Sequence of the second protein:
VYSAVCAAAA

This data describes a binding interaction between two proteins.

Sequence of the first protein:
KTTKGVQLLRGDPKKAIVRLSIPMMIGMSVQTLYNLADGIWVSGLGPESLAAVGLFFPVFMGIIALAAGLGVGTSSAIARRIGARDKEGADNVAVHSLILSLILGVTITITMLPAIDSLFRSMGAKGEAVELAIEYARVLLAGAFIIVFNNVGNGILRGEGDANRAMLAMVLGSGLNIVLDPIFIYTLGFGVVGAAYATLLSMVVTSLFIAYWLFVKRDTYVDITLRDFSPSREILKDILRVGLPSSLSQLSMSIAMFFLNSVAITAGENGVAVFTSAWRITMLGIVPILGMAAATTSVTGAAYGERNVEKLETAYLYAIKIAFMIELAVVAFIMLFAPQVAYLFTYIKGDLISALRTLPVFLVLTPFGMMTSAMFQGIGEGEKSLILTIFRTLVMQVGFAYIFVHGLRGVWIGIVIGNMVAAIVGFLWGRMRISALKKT

Residue-level contacts at the interface:
Residue M64 in the first protein contacts residue V7 in the second protein (closest heavy-atom distance 4.0 Å).
Residue A71 in the first protein contacts residue V3 in the second protein (closest heavy-atom distance 4.3 Å).
Residue T209 in the first protein is in contact with residue Y4 in the second protein (closest heavy-atom distance 3.2 Å).
Residue N38 in the first protein contacts residue A9 in the second protein (closest heavy-atom distance 3.6 Å).
Residue I67 in the first protein contacts residue A6 in the second protein (closest heavy-atom distance 3.3 Å).
Residue N157 in the first protein interacts with residue Y4 in the second protein (closest heavy-atom distance 4.4 Å).
Residue T35 in the first protein interacts with residue C8 in the second protein (closest heavy-atom distance 4.3 Å).
Residue I67 in the first protein is in contact with residue V3 in the second protein (closest heavy-atom distance 3.6 Å).
Residue F60 in the first protein contacts residue A11 in the second protein (closest heavy-atom distance 4.2 Å).
Residue Q253 in the first protein contacts residue A6 in the second protein (closest heavy-atom distance 3.4 Å).
Residue I67 in the first protein is in contact with residue V7 in the second protein (closest heavy-atom distance 4.7 Å).
Residue M31 in the first protein is in contact with residue Y4 in the second protein (closest heavy-atom distance 4.2 Å).
Residue M173 in the first protein is in contact with residue S5 in the second protein (closest heavy-atom distance 4.4 Å).
Residue M64 in the first protein interacts with residue C8 in the second protein (closest heavy-atom distance 3.4 Å).
Residue N154 in the first protein is in contact with residue S5 in the second protein (closest heavy-atom distance 4.0 Å).
Residue L294 in the first protein contacts residue C8 in the second protein (closest heavy-atom distance 4.4 Å).
Residue M206 in the first protein contacts residue V3 in the second protein (closest heavy-atom distance 3.8 Å).
Residue L294 in the first protein is in contact with residue A6 in the second protein (closest heavy-atom distance 4.3 Å).
Residue Q34 in the first protein contacts residue S5 in the second protein (closest heavy-atom distance 4.7 Å).
Residue F60 in the first protein interacts with residue A9 in the second protein (closest heavy-atom distance 3.7 Å).
Residue M31 in the first protein interacts with residue S5 in the second protein (closest heavy-atom distance 3.8 Å).
Residue G176 in the first protein contacts residue Y4 in the second protein (closest heavy-atom distance 3.9 Å).
Residue N38 in the first protein interacts with residue A11 in the second protein (closest heavy-atom distance 3.9 Å).
Residue M287 in the first protein interacts with residue A10 in the second protein (closest heavy-atom distance 4.9 Å).
Residue N153 in the first protein interacts with residue Y4 in the second protein (closest heavy-atom distance 3.5 Å).
Residue I67 in the first protein is in contact with residue C8 in the second protein (closest heavy-atom distance 4.5 Å).
Residue Q34 in the first protein is in contact with residue V3 in the second protein (closest heavy-atom distance 3.8 Å).
Residue F60 in the first protein interacts with residue A12 in the second protein (closest heavy-atom distance 3.8 Å).
Residue I150 in the first protein contacts residue V3 in the second protein (closest heavy-atom distance 4.5 Å).
Residue Q253 in the first protein interacts with residue V7 in the second protein (closest heavy-atom distance 4.0 Å).
Residue N154 in the first protein interacts with residue V3 in the second protein (closest heavy-atom distance 3.5 Å).
Residue Q34 in the first protein contacts residue Y4 in the second protein (closest heavy-atom distance 2.9 Å).
Residue M64 in the first protein interacts with residue A9 in the second protein (closest heavy-atom distance 3.4 Å).
Residue M173 in the first protein is in contact with residue Y4 in the second protein (closest heavy-atom distance 3.2 Å).
Residue A71 in the first protein is in contact with residue S5 in the second protein (closest heavy-atom distance 3.6 Å).
Residue A71 in the first protein interacts with residue A6 in the second protein (closest heavy-atom distance 3.3 Å).
Residue A172 in the first protein contacts residue Y4 in the second protein (closest heavy-atom distance 3.0 Å).
Residue N154 in the first protein contacts residue Y4 in the second protein (closest heavy-atom distance 3.3 Å).